Sequence of the second protein:
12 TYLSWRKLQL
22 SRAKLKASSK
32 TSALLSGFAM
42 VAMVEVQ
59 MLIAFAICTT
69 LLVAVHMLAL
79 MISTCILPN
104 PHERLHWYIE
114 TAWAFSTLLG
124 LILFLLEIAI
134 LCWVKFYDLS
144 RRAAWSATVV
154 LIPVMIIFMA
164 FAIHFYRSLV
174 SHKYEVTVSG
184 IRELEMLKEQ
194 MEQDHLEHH

The following describes two proteins that form a bound complex.

Contacts between the two chains:
Residue I61 in the second protein interacts with residue A146 in the first protein (closest heavy-atom distance 3.5 Å).
Residue M75 in the second protein contacts residue L124 in the first protein (closest heavy-atom distance 3.7 Å).
Residue M79 in the second protein contacts residue L121 in the first protein (closest heavy-atom distance 3.9 Å).
Residue M75 in the second protein is in contact with residue F161 in the first protein (closest heavy-atom distance 3.6 Å).
Residue A64 in the second protein is in contact with residue C135 in the first protein (closest heavy-atom distance 3.8 Å).
Residue F63 in the second protein is in contact with residue F139 in the first protein (closest heavy-atom distance 3.6 Å).
Residue L76 in the second protein contacts residue F161 in the first protein (closest heavy-atom distance 3.5 Å).
Residue R23 in the second protein interacts with residue R23 in the first protein (closest heavy-atom distance 3.3 Å).
Residue T67 in the second protein contacts residue I131 in the first protein (closest heavy-atom distance 3.6 Å).
Residue I184 in the second protein is in contact with residue E188 in the first protein (closest heavy-atom distance 3.7 Å).
Residue W16 in the second protein is in contact with residue W16 in the first protein (closest heavy-atom distance 3.2 Å).
Residue V45 in the second protein interacts with residue L134 in the first protein (closest heavy-atom distance 3.5 Å).
Residue E46 in the second protein interacts with residue E46 in the first protein (closest heavy-atom distance 2.8 Å).
Residue T68 in the second protein interacts with residue C135 in the first protein (closest heavy-atom distance 3.4 Å).
Residue K31 in the second protein interacts with residue K31 in the first protein (closest heavy-atom distance 3.0 Å).
Residue L60 in the second protein interacts with residue A146 in the first protein (closest heavy-atom distance 3.7 Å).
Residue M75 in the second protein contacts residue F127 in the first protein (closest heavy-atom distance 3.7 Å).
Residue T68 in the second protein interacts with residue L154 in the first protein (closest heavy-atom distance 3.3 Å).
Residue L35 in the second protein contacts residue L35 in the first protein (closest heavy-atom distance 3.6 Å).
Residue G38 in the second protein contacts residue F39 in the first protein (closest heavy-atom distance 3.5 Å).
Residue M75 in the second protein contacts residue L36 in the first protein (closest heavy-atom distance 3.9 Å).
Residue L78 in the second protein contacts residue L124 in the first protein (closest heavy-atom distance 3.6 Å).
Residue K27 in the second protein contacts residue K27 in the first protein (closest heavy-atom distance 2.9 Å).
Residue A72 in the second protein contacts residue L154 in the first protein (closest heavy-atom distance 3.7 Å).
Residue T180 in the second protein is in contact with residue L187 in the first protein (closest heavy-atom distance 3.8 Å).
Residue V71 in the second protein contacts residue F127 in the first protein (closest heavy-atom distance 3.6 Å).
Residue A64 in the second protein is in contact with residue F139 in the first protein (closest heavy-atom distance 3.7 Å).
Residue L69 in the second protein is in contact with residue V153 in the first protein (closest heavy-atom distance 3.8 Å).
Residue L19 in the second protein contacts residue R17 in the first protein (closest heavy-atom distance 3.5 Å).
Residue F39 in the second protein interacts with residue F39 in the first protein (closest heavy-atom distance 3.9 Å).
Residue M41 in the second protein contacts residue A43 in the first protein (closest heavy-atom distance 3.5 Å).
Residue M44 in the second protein contacts residue C135 in the first protein (closest heavy-atom distance 3.3 Å).
Residue L187 in the second protein is in contact with residue I184 in the first protein (closest heavy-atom distance 3.6 Å).
Residue I65 in the second protein contacts residue S149 in the first protein (closest heavy-atom distance 3.4 Å).
Residue A64 in the second protein is in contact with residue A150 in the first protein (closest heavy-atom distance 3.9 Å).
Residue M194 in the second protein interacts with residue T180 in the first protein (closest heavy-atom distance 3.8 Å).
Residue V45 in the second protein is in contact with residue V47 in the first protein (closest heavy-atom distance 3.6 Å).
Residue M41 in the second protein interacts with residue I131 in the first protein (closest heavy-atom distance 3.7 Å).
Residue V45 in the second protein is in contact with residue E46 in the first protein (closest heavy-atom distance 3.6 Å).
Residue R23 in the second protein is in contact with residue A24 in the first protein (closest heavy-atom distance 3.7 Å).
Residue S37 in the second protein is in contact with residue F127 in the first protein (closest heavy-atom distance 3.9 Å).
Residue L35 in the second protein interacts with residue F39 in the first protein (closest heavy-atom distance 3.9 Å).
Residue M79 in the second protein contacts residue F164 in the first protein (closest heavy-atom distance 3.7 Å).
Residue G183 in the second protein is in contact with residue L187 in the first protein (closest heavy-atom distance 3.9 Å).
Residue V71 in the second protein is in contact with residue I131 in the first protein (closest heavy-atom distance 3.8 Å).
Residue L26 in the second protein contacts residue A28 in the first protein (closest heavy-atom distance 3.7 Å).
Residue I184 in the second protein interacts with residue L187 in the first protein (closest heavy-atom distance 3.5 Å).
Residue L187 in the second protein contacts residue T180 in the first protein (closest heavy-atom distance 3.7 Å).
Residue L26 in the second protein contacts residue A24 in the first protein (closest heavy-atom distance 3.8 Å).
Residue S30 in the second protein contacts residue A28 in the first protein (closest heavy-atom distance 3.5 Å).
Residue M79 in the second protein is in contact with residue L124 in the first protein (closest heavy-atom distance 3.5 Å).
Residue V42 in the second protein contacts residue F39 in the first protein (closest heavy-atom distance 3.6 Å).
Residue M41 in the second protein interacts with residue E130 in the first protein (closest heavy-atom distance 3.8 Å).
Residue L60 in the second protein interacts with residue F139 in the first protein (closest heavy-atom distance 3.4 Å).
Residue A72 in the second protein is in contact with residue L128 in the first protein (closest heavy-atom distance 3.6 Å).
Residue L187 in the second protein contacts residue G183 in the first protein (closest heavy-atom distance 3.7 Å).
Residue S30 in the second protein interacts with residue T32 in the first protein (closest heavy-atom distance 3.6 Å).
Residue E188 in the second protein interacts with residue I184 in the first protein (closest heavy-atom distance 3.6 Å).
Residue T68 in the second protein interacts with residue A150 in the first protein (closest heavy-atom distance 3.6 Å).
Residue T82 in the second protein is in contact with residue T120 in the first protein (closest heavy-atom distance 3.6 Å).

Sequence of the first protein:
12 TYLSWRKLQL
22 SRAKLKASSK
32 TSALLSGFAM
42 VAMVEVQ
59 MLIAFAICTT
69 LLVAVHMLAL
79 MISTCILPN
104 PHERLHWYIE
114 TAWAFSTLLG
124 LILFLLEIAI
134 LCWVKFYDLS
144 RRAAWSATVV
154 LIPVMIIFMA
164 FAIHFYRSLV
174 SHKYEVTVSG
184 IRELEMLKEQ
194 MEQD